The following describes two proteins that form a bound complex.

Sequence of chain A:
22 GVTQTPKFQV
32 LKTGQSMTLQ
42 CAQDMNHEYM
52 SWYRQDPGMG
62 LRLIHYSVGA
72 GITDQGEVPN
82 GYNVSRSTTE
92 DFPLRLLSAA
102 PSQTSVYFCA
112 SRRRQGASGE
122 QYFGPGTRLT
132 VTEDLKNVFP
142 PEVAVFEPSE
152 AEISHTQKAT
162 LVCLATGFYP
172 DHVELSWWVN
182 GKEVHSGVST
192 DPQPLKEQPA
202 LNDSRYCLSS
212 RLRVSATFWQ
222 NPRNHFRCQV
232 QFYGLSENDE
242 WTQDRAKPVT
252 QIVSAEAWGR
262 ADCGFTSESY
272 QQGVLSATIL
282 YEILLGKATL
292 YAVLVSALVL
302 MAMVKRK

Contacts between the two chains:
Residue F219 in chain A interacts with residue E30 in chain B (closest heavy-atom distance 3.5 Å).
Residue T218 in chain A is in contact with residue D31 in chain B (closest heavy-atom distance 4.8 Å).
Residue S187 in chain A interacts with residue L29 in chain B (closest heavy-atom distance 4.0 Å).
Residue R307 in chain A interacts with residue H128 in chain B (closest heavy-atom distance 3.8 Å).
Residue S216 in chain A contacts residue E30 in chain B (closest heavy-atom distance 3.1 Å).
Residue V215 in chain A interacts with residue E30 in chain B (closest heavy-atom distance 4.0 Å).
Residue F219 in chain A is in contact with residue D31 in chain B (closest heavy-atom distance 3.5 Å).

Sequence of chain B:
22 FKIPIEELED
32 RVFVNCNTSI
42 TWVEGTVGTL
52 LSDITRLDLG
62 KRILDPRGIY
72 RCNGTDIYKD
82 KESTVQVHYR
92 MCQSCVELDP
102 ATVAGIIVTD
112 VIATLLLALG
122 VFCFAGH